Sequence of chain A:
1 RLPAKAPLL

The following describes two proteins that form a bound complex.

Residue-level contacts at the interface:
Residue Y84 in chain B contacts residue L9 in chain A (closest heavy-atom distance 3.0 Å).
Residue Q156 in chain B interacts with residue P7 in chain A (closest heavy-atom distance 4.0 Å).
Residue Y159 in chain B contacts residue P3 in chain A (closest heavy-atom distance 3.4 Å).
Residue S66 in chain B is in contact with residue L2 in chain A (closest heavy-atom distance 4.1 Å).
Residue Y159 in chain B is in contact with residue L2 in chain A (closest heavy-atom distance 3.9 Å).
Residue L81 in chain B is in contact with residue L9 in chain A (closest heavy-atom distance 4.1 Å).
Residue I73 in chain B contacts residue P7 in chain A (closest heavy-atom distance 3.3 Å).
Residue I142 in chain B contacts residue L9 in chain A (closest heavy-atom distance 4.8 Å).
Residue L5 in chain B contacts residue R1 in chain A (closest heavy-atom distance 4.2 Å).
Residue W167 in chain B interacts with residue R1 in chain A (closest heavy-atom distance 3.5 Å).
Residue W97 in chain B is in contact with residue K5 in chain A (closest heavy-atom distance 4.9 Å).
Residue Q156 in chain B interacts with residue K5 in chain A (closest heavy-atom distance 3.9 Å).
Residue K146 in chain B is in contact with residue L9 in chain A (closest heavy-atom distance 3.4 Å).
Residue H99 in chain B interacts with residue L2 in chain A (closest heavy-atom distance 4.7 Å).
Residue V76 in chain B contacts residue L8 in chain A (closest heavy-atom distance 4.2 Å).
Residue I73 in chain B is in contact with residue A6 in chain A (closest heavy-atom distance 4.0 Å).
Residue N77 in chain B is in contact with residue P7 in chain A (closest heavy-atom distance 3.2 Å).
Residue Y171 in chain B is in contact with residue R1 in chain A (closest heavy-atom distance 2.9 Å).
Residue L124 in chain B contacts residue L9 in chain A (closest heavy-atom distance 4.3 Å).
Residue E152 in chain B is in contact with residue P7 in chain A (closest heavy-atom distance 3.8 Å).
Residue Y59 in chain B interacts with residue R1 in chain A (closest heavy-atom distance 4.4 Å).
Residue F116 in chain B contacts residue P7 in chain A (closest heavy-atom distance 3.7 Å).
Residue S24 in chain B interacts with residue L2 in chain A (closest heavy-atom distance 4.2 Å).
Residue Y7 in chain B interacts with residue L2 in chain A (closest heavy-atom distance 3.5 Å).
Residue Y123 in chain B is in contact with residue L9 in chain A (closest heavy-atom distance 4.2 Å).
Residue F74 in chain B contacts residue A6 in chain A (closest heavy-atom distance 4.1 Å).
Residue E63 in chain B contacts residue R1 in chain A (closest heavy-atom distance 3.3 Å).
Residue Q156 in chain B interacts with residue P3 in chain A (closest heavy-atom distance 4.7 Å).
Residue S147 in chain B is in contact with residue L8 in chain A (closest heavy-atom distance 4.6 Å).
Residue W97 in chain B contacts residue P7 in chain A (closest heavy-atom distance 3.6 Å).
Residue Y7 in chain B contacts residue R1 in chain A (closest heavy-atom distance 3.2 Å).
Residue H99 in chain B is in contact with residue P3 in chain A (closest heavy-atom distance 3.4 Å).
Residue L95 in chain B is in contact with residue L9 in chain A (closest heavy-atom distance 3.8 Å).
Residue H9 in chain B is in contact with residue L2 in chain A (closest heavy-atom distance 3.5 Å).
Residue W97 in chain B interacts with residue A6 in chain A (closest heavy-atom distance 4.1 Å).
Residue F116 in chain B is in contact with residue L9 in chain A (closest heavy-atom distance 4.2 Å).
Residue T70 in chain B is in contact with residue A6 in chain A (closest heavy-atom distance 3.9 Å).
Residue I73 in chain B is in contact with residue L8 in chain A (closest heavy-atom distance 3.8 Å).
Residue K146 in chain B is in contact with residue L8 in chain A (closest heavy-atom distance 4.4 Å).
Residue E114 in chain B is in contact with residue P7 in chain A (closest heavy-atom distance 3.8 Å).
Residue E152 in chain B contacts residue K5 in chain A (closest heavy-atom distance 4.7 Å).
Residue T163 in chain B contacts residue R1 in chain A (closest heavy-atom distance 3.3 Å).
Residue Y159 in chain B is in contact with residue R1 in chain A (closest heavy-atom distance 2.8 Å).
Residue T70 in chain B contacts residue P3 in chain A (closest heavy-atom distance 4.8 Å).
Residue M45 in chain B is in contact with residue L2 in chain A (closest heavy-atom distance 3.6 Å).
Residue S143 in chain B contacts residue L8 in chain A (closest heavy-atom distance 4.8 Å).
Residue T70 in chain B contacts residue L2 in chain A (closest heavy-atom distance 4.9 Å).
Residue S66 in chain B is in contact with residue P3 in chain A (closest heavy-atom distance 4.1 Å).
Residue A67 in chain B contacts residue L2 in chain A (closest heavy-atom distance 3.8 Å).
Residue S66 in chain B contacts residue A4 in chain A (closest heavy-atom distance 4.5 Å).
Residue R62 in chain B interacts with residue R1 in chain A (closest heavy-atom distance 3.2 Å).
Residue T80 in chain B is in contact with residue L9 in chain A (closest heavy-atom distance 3.6 Å).
Residue E63 in chain B contacts residue L2 in chain A (closest heavy-atom distance 2.6 Å).
Residue S143 in chain B is in contact with residue L9 in chain A (closest heavy-atom distance 2.7 Å).
Residue N77 in chain B is in contact with residue L8 in chain A (closest heavy-atom distance 3.4 Å).
Residue N77 in chain B is in contact with residue L9 in chain A (closest heavy-atom distance 3.0 Å).
Residue W97 in chain B interacts with residue P3 in chain A (closest heavy-atom distance 4.0 Å).

Sequence of chain B:
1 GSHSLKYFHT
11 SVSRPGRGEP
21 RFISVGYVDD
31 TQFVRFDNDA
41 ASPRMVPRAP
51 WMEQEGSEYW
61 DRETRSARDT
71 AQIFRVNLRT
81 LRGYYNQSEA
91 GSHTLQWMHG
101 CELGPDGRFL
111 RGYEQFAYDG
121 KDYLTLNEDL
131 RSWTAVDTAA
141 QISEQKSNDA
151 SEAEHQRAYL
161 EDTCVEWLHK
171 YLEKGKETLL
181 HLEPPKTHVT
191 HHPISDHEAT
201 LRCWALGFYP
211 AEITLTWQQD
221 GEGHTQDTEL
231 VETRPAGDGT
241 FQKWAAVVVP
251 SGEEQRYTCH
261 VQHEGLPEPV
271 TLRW